Contacts between the two chains:
Residue F549 in chain A contacts residue L12 in chain B (closest heavy-atom distance 4.2 Å).
Residue F538 in chain A is in contact with residue L2 in chain B (closest heavy-atom distance 4.6 Å).
Residue E548 in chain A is in contact with residue E13 in chain B (closest heavy-atom distance 3.4 Å).
Residue T541 in chain A interacts with residue E10 in chain B (closest heavy-atom distance 4.2 Å).
Residue M522 in chain A contacts residue L9 in chain B (closest heavy-atom distance 4.6 Å).
Residue A518 in chain A interacts with residue L14 in chain B (closest heavy-atom distance 3.6 Å).
Residue K545 in chain A is in contact with residue L9 in chain B (closest heavy-atom distance 3.2 Å).
Residue L502 in chain A contacts residue L9 in chain B (closest heavy-atom distance 3.8 Å).
Residue K545 in chain A interacts with residue E11 in chain B (closest heavy-atom distance 4.1 Å).
Residue K511 in chain A contacts residue N15 in chain B (closest heavy-atom distance 3.5 Å).
Residue N537 in chain A contacts residue Q6 in chain B (closest heavy-atom distance 3.5 Å).
Residue C505 in chain A is in contact with residue L12 in chain B (closest heavy-atom distance 3.4 Å).
Residue E552 in chain A contacts residue L14 in chain B (closest heavy-atom distance 4.0 Å).
Residue T541 in chain A is in contact with residue Q6 in chain B (closest heavy-atom distance 3.5 Å).
Residue L502 in chain A contacts residue L5 in chain B (closest heavy-atom distance 4.2 Å).
Residue F538 in chain A contacts residue L5 in chain B (closest heavy-atom distance 3.6 Å).
Residue R540 in chain A interacts with residue Q6 in chain B (closest heavy-atom distance 4.6 Å).
Residue R509 in chain A interacts with residue Q16 in chain B (closest heavy-atom distance 3.2 Å).
Residue G510 in chain A is in contact with residue L14 in chain B (closest heavy-atom distance 4.9 Å).
Residue K514 in chain A contacts residue Q16 in chain B (closest heavy-atom distance 3.4 Å).
Residue K511 in chain A contacts residue L14 in chain B (closest heavy-atom distance 3.1 Å).
Residue L502 in chain A interacts with residue L12 in chain B (closest heavy-atom distance 4.0 Å).
Residue K514 in chain A contacts residue E13 in chain B (closest heavy-atom distance 3.7 Å).
Residue K499 in chain A is in contact with residue K8 in chain B (closest heavy-atom distance 3.3 Å).
Residue V495 in chain A interacts with residue N1 in chain B (closest heavy-atom distance 3.7 Å).
Residue K499 in chain A interacts with residue L5 in chain B (closest heavy-atom distance 3.9 Å).
Residue E548 in chain A contacts residue L12 in chain B (closest heavy-atom distance 4.7 Å).
Residue T541 in chain A is in contact with residue L9 in chain B (closest heavy-atom distance 3.8 Å).
Residue H535 in chain A contacts residue L2 in chain B (closest heavy-atom distance 3.5 Å).
Residue A515 in chain A contacts residue L14 in chain B (closest heavy-atom distance 4.6 Å).
Residue F531 in chain A contacts residue L5 in chain B (closest heavy-atom distance 4.5 Å).
Residue V557 in chain A contacts residue L14 in chain B (closest heavy-atom distance 4.4 Å).
Residue L502 in chain A interacts with residue K8 in chain B (closest heavy-atom distance 3.9 Å).
Residue F538 in chain A contacts residue Q6 in chain B (closest heavy-atom distance 3.8 Å).
Residue A518 in chain A contacts residue L12 in chain B (closest heavy-atom distance 4.2 Å).
Residue K514 in chain A contacts residue N15 in chain B (closest heavy-atom distance 5.0 Å).
Residue I498 in chain A contacts residue L5 in chain B (closest heavy-atom distance 3.6 Å).
Residue E506 in chain A interacts with residue Q16 in chain B (closest heavy-atom distance 4.7 Å).
Residue K499 in chain A interacts with residue N1 in chain B (closest heavy-atom distance 4.4 Å).
Residue K545 in chain A contacts residue L12 in chain B (closest heavy-atom distance 2.5 Å).
Residue K545 in chain A is in contact with residue E13 in chain B (closest heavy-atom distance 4.4 Å).
Residue C505 in chain A is in contact with residue L14 in chain B (closest heavy-atom distance 4.9 Å).
Residue K545 in chain A is in contact with residue E10 in chain B (closest heavy-atom distance 2.8 Å).
Residue I521 in chain A contacts residue L9 in chain B (closest heavy-atom distance 5.0 Å).
Residue K514 in chain A is in contact with residue L14 in chain B (closest heavy-atom distance 3.7 Å).
Residue F549 in chain A interacts with residue L14 in chain B (closest heavy-atom distance 3.7 Å).
Residue V495 in chain A contacts residue L5 in chain B (closest heavy-atom distance 4.2 Å).
Residue V542 in chain A is in contact with residue L9 in chain B (closest heavy-atom distance 3.7 Å).
Residue E552 in chain A interacts with residue N15 in chain B (closest heavy-atom distance 3.6 Å).
Residue I521 in chain A is in contact with residue L12 in chain B (closest heavy-atom distance 4.3 Å).
Residue F531 in chain A interacts with residue L2 in chain B (closest heavy-atom distance 4.6 Å).
Residue F538 in chain A contacts residue L9 in chain B (closest heavy-atom distance 3.8 Å).

Sequence of chain B:
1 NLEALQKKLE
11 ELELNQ

Sequence of chain A:
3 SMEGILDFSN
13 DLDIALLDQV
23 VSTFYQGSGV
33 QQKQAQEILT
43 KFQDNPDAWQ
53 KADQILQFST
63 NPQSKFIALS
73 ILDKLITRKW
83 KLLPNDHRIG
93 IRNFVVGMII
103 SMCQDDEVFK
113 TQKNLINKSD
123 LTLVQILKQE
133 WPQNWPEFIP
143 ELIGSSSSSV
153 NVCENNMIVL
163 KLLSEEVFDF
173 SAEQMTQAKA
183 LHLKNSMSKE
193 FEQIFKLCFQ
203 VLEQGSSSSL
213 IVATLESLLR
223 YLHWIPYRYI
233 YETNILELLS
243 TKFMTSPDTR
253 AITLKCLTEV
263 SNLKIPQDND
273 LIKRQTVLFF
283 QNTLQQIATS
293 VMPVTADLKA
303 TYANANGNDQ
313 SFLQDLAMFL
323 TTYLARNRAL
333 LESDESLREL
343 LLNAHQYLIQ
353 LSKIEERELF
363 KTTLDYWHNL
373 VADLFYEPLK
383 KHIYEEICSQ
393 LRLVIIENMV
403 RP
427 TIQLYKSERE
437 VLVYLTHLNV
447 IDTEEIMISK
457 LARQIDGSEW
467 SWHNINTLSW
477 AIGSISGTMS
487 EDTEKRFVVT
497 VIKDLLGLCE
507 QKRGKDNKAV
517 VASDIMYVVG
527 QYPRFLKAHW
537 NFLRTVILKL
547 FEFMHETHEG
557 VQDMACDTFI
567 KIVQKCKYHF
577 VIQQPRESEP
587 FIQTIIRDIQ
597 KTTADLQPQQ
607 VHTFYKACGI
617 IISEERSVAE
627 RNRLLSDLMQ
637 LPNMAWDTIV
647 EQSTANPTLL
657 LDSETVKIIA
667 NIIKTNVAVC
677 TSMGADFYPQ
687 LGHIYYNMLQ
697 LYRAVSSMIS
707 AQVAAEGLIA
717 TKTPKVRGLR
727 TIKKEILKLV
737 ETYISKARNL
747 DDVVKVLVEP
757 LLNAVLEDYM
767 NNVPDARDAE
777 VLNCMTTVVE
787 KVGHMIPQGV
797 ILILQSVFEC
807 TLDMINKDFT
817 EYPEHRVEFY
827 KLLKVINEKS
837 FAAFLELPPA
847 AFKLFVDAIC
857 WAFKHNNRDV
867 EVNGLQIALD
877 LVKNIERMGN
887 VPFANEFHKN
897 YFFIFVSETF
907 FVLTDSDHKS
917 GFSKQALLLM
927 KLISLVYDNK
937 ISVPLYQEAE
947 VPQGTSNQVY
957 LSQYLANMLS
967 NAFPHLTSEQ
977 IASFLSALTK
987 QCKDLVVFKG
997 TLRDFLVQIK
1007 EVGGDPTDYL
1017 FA

This data describes a binding interaction between two proteins.